Sequence of the first protein:
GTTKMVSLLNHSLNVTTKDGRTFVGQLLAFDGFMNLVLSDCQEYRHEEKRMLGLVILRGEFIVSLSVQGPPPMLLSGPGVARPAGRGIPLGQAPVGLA

These two protein chains interact to form a complex.

Sequence of the second protein:
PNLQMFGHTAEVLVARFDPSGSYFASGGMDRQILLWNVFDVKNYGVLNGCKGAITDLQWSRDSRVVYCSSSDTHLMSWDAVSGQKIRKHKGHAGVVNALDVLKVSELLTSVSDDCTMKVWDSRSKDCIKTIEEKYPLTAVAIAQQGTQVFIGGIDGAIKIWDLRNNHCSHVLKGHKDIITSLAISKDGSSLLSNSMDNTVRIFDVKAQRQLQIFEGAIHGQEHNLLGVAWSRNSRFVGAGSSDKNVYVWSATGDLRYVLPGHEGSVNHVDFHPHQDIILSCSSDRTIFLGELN

Contacts between the two chains:
Residue F47 in the second protein contacts residue R102 in the first protein (closest heavy-atom distance 3.5 Å).
Residue S327 in the second protein interacts with residue R106 in the first protein (closest heavy-atom distance 3.8 Å).
Residue Q45 in the second protein contacts residue A104 in the first protein (closest heavy-atom distance 3.7 Å).
Residue G48 in the second protein contacts residue P98 in the first protein (closest heavy-atom distance 4.3 Å).
Residue L75 in the second protein interacts with residue P98 in the first protein (closest heavy-atom distance 4.4 Å).
Residue N292 in the second protein contacts residue Q112 in the first protein (closest heavy-atom distance 3.8 Å).
Residue W77 in the second protein contacts residue G99 in the first protein (closest heavy-atom distance 3.9 Å).
Residue N43 in the second protein interacts with residue G105 in the first protein (closest heavy-atom distance 3.9 Å).
Residue E269 in the second protein is in contact with residue V115 in the first protein (closest heavy-atom distance 4.0 Å).
Residue S312 in the second protein interacts with residue V115 in the first protein (closest heavy-atom distance 4.3 Å).
Residue G311 in the second protein interacts with residue V115 in the first protein (closest heavy-atom distance 4.5 Å).
Residue N43 in the second protein is in contact with residue P103 in the first protein (closest heavy-atom distance 4.3 Å).
Residue S289 in the second protein is in contact with residue A113 in the first protein (closest heavy-atom distance 4.3 Å).
Residue L89 in the second protein contacts residue L94 in the first protein (closest heavy-atom distance 4.5 Å).
Residue F335 in the second protein interacts with residue G105 in the first protein (closest heavy-atom distance 3.4 Å).
Residue V88 in the second protein interacts with residue G97 in the first protein (closest heavy-atom distance 3.5 Å).
Residue G308 in the second protein is in contact with residue G107 in the first protein (closest heavy-atom distance 3.7 Å).
Residue Y86 in the second protein interacts with residue S96 in the first protein (closest heavy-atom distance 3.2 Å).
Residue L44 in the second protein contacts residue R102 in the first protein (closest heavy-atom distance 3.2 Å).
Residue N85 in the second protein is in contact with residue S96 in the first protein (closest heavy-atom distance 4.3 Å).
Residue V83 in the second protein interacts with residue A101 in the first protein (closest heavy-atom distance 3.5 Å).
Residue N43 in the second protein is in contact with residue A104 in the first protein (closest heavy-atom distance 3.7 Å).
Residue S124 in the second protein is in contact with residue L94 in the first protein (closest heavy-atom distance 3.4 Å).
Residue S289 in the second protein contacts residue P114 in the first protein (closest heavy-atom distance 3.5 Å).
Residue D290 in the second protein interacts with residue P114 in the first protein (closest heavy-atom distance 3.8 Å).
Residue N43 in the second protein contacts residue R106 in the first protein (closest heavy-atom distance 3.6 Å).
Residue Y86 in the second protein is in contact with residue L95 in the first protein (closest heavy-atom distance 3.9 Å).
Residue G125 in the second protein contacts residue L94 in the first protein (closest heavy-atom distance 3.2 Å).
Residue Y294 in the second protein interacts with residue Q112 in the first protein (closest heavy-atom distance 4.3 Å).
Residue L44 in the second protein is in contact with residue P103 in the first protein (closest heavy-atom distance 3.1 Å).
Residue Y86 in the second protein contacts residue G97 in the first protein (closest heavy-atom distance 2.7 Å).
Residue N85 in the second protein is in contact with residue G99 in the first protein (closest heavy-atom distance 3.3 Å).
Residue V88 in the second protein contacts residue L94 in the first protein (closest heavy-atom distance 3.4 Å).
Residue M46 in the second protein interacts with residue R102 in the first protein (closest heavy-atom distance 4.4 Å).
Residue G87 in the second protein interacts with residue L94 in the first protein (closest heavy-atom distance 4.1 Å).
Residue P307 in the second protein interacts with residue G107 in the first protein (closest heavy-atom distance 3.9 Å).
Residue G48 in the second protein contacts residue G99 in the first protein (closest heavy-atom distance 3.8 Å).
Residue M46 in the second protein interacts with residue A101 in the first protein (closest heavy-atom distance 3.7 Å).
Residue V88 in the second protein interacts with residue P98 in the first protein (closest heavy-atom distance 3.9 Å).
Residue G308 in the second protein interacts with residue R106 in the first protein (closest heavy-atom distance 3.7 Å).
Residue D290 in the second protein is in contact with residue Q112 in the first protein (closest heavy-atom distance 4.4 Å).
Residue L306 in the second protein interacts with residue R106 in the first protein (closest heavy-atom distance 3.1 Å).
Residue D290 in the second protein is in contact with residue A113 in the first protein (closest heavy-atom distance 3.8 Å).
Residue P307 in the second protein interacts with residue I108 in the first protein (closest heavy-atom distance 3.8 Å).
Residue P307 in the second protein interacts with residue P109 in the first protein (closest heavy-atom distance 4.0 Å).
Residue Q45 in the second protein interacts with residue R102 in the first protein (closest heavy-atom distance 3.8 Å).
Residue G337 in the second protein interacts with residue R106 in the first protein (closest heavy-atom distance 3.7 Å).
Residue M46 in the second protein contacts residue V100 in the first protein (closest heavy-atom distance 3.3 Å).
Residue Y86 in the second protein is in contact with residue L94 in the first protein (closest heavy-atom distance 4.4 Å).
Residue Q45 in the second protein contacts residue P103 in the first protein (closest heavy-atom distance 3.1 Å).
Residue W77 in the second protein is in contact with residue V100 in the first protein (closest heavy-atom distance 3.9 Å).
Residue F47 in the second protein is in contact with residue V100 in the first protein (closest heavy-atom distance 2.9 Å).
Residue F47 in the second protein contacts residue G99 in the first protein (closest heavy-atom distance 3.5 Å).
Residue S289 in the second protein interacts with residue V115 in the first protein (closest heavy-atom distance 3.2 Å).
Residue N85 in the second protein interacts with residue P98 in the first protein (closest heavy-atom distance 4.0 Å).
Residue N85 in the second protein is in contact with residue G97 in the first protein (closest heavy-atom distance 3.5 Å).
Residue L44 in the second protein contacts residue A101 in the first protein (closest heavy-atom distance 3.9 Å).
Residue F335 in the second protein is in contact with residue R106 in the first protein (closest heavy-atom distance 3.3 Å).
Residue P307 in the second protein contacts residue R106 in the first protein (closest heavy-atom distance 2.8 Å).
Residue L44 in the second protein interacts with residue A104 in the first protein (closest heavy-atom distance 4.3 Å).